Sequence of chain B:
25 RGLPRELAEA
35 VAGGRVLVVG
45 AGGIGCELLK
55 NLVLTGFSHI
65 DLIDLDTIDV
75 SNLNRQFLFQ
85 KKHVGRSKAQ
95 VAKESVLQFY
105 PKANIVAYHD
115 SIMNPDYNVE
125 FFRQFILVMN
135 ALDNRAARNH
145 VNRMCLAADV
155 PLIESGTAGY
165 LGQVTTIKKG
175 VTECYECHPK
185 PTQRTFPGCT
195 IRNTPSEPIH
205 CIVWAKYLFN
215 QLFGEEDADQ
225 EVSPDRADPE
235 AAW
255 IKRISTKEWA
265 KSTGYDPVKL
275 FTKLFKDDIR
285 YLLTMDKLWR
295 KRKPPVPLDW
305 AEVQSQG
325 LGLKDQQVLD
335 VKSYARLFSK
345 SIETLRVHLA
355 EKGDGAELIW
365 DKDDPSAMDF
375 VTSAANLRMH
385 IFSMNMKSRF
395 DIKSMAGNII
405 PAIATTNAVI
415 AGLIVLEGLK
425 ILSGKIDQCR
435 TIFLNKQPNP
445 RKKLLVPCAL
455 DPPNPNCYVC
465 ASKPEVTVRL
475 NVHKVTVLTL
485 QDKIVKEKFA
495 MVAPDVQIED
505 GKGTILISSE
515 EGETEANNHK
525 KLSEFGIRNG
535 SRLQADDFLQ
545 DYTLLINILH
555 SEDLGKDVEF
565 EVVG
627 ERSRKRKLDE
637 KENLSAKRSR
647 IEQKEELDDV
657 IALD

These two protein chains interact to form a complex.

Contacts between the two chains:
Residue L659 in chain B interacts with residue K37 in chain A (closest heavy-atom distance 3.8 Å).
Residue P444 in chain B interacts with residue E89 in chain A (closest heavy-atom distance 3.5 Å).
Residue L136 in chain B is in contact with residue G97 in chain A (closest heavy-atom distance 3.5 Å).
Residue H182 in chain B contacts residue R70 in chain A (closest heavy-atom distance 3.0 Å).
Residue C452 in chain B interacts with residue L65 in chain A (closest heavy-atom distance 3.8 Å).
Residue T161 in chain B is in contact with residue G97 in chain A (closest heavy-atom distance 3.4 Å).
Residue K650 in chain B interacts with residue G19 in chain A (closest heavy-atom distance 3.4 Å).
Residue I657 in chain B is in contact with residue F36 in chain A (closest heavy-atom distance 3.3 Å).
Residue N439 in chain B interacts with residue Q29 in chain A (closest heavy-atom distance 3.3 Å).
Residue L659 in chain B is in contact with residue R54 in chain A (closest heavy-atom distance 3.1 Å).
Residue A658 in chain B interacts with residue F36 in chain A (closest heavy-atom distance 3.8 Å).
Residue D660 in chain B interacts with residue E33 in chain A (closest heavy-atom distance 3.3 Å).
Residue L438 in chain B interacts with residue Q29 in chain A (closest heavy-atom distance 3.2 Å).
Residue D137 in chain B contacts residue C95 in chain A (closest heavy-atom distance 3.4 Å).
Residue G160 in chain B interacts with residue G96 in chain A (closest heavy-atom distance 3.2 Å).
Residue R142 in chain B contacts residue G96 in chain A (closest heavy-atom distance 3.4 Å).
Residue N138 in chain B interacts with residue C95 in chain A (closest heavy-atom distance 3.8 Å).
Residue D655 in chain B contacts residue V38 in chain A (closest heavy-atom distance 3.4 Å).
Residue T161 in chain B contacts residue G96 in chain A (closest heavy-atom distance 2.7 Å).
Residue E652 in chain B contacts residue K39 in chain A (closest heavy-atom distance 2.7 Å).
Residue V656 in chain B contacts residue F36 in chain A (closest heavy-atom distance 3.7 Å).
Residue D660 in chain B contacts residue H35 in chain A (closest heavy-atom distance 3.8 Å).
Residue I48 in chain B is in contact with residue G97 in chain A (closest heavy-atom distance 3.2 Å).
Residue G160 in chain B contacts residue Q94 in chain A (closest heavy-atom distance 3.5 Å).
Residue P185 in chain B contacts residue S61 in chain A (closest heavy-atom distance 3.7 Å).
Residue L653 in chain B interacts with residue T41 in chain A (closest heavy-atom distance 2.7 Å).
Residue L659 in chain B interacts with residue H35 in chain A (closest heavy-atom distance 3.0 Å).
Residue E177 in chain B contacts residue R70 in chain A (closest heavy-atom distance 3.6 Å).
Residue D660 in chain B interacts with residue R54 in chain A (closest heavy-atom distance 3.1 Å).
Residue Q441 in chain B is in contact with residue S31 in chain A (closest heavy-atom distance 3.2 Å).
Residue D655 in chain B is in contact with residue Y21 in chain A (closest heavy-atom distance 2.6 Å).
Residue K440 in chain B contacts residue Q29 in chain A (closest heavy-atom distance 3.5 Å).
Residue F437 in chain B interacts with residue Y91 in chain A (closest heavy-atom distance 3.6 Å).
Residue V656 in chain B interacts with residue S50 in chain A (closest heavy-atom distance 3.6 Å).
Residue R139 in chain B is in contact with residue C95 in chain A (closest heavy-atom distance 3.1 Å).
Residue R445 in chain B contacts residue E89 in chain A (closest heavy-atom distance 2.8 Å).
Residue P183 in chain B interacts with residue N60 in chain A (closest heavy-atom distance 3.6 Å).
Residue L653 in chain B is in contact with residue T42 in chain A (closest heavy-atom distance 3.5 Å).
Residue L136 in chain B is in contact with residue G96 in chain A (closest heavy-atom distance 3.5 Å).
Residue L659 in chain B is in contact with residue K23 in chain A (closest heavy-atom distance 3.7 Å).
Residue N439 in chain B interacts with residue Y91 in chain A (closest heavy-atom distance 3.5 Å).
Residue D654 in chain B contacts residue T42 in chain A (closest heavy-atom distance 3.5 Å).
Residue L653 in chain B is in contact with residue K39 in chain A (closest heavy-atom distance 3.6 Å).
Residue Q167 in chain B is in contact with residue E93 in chain A (closest heavy-atom distance 3.5 Å).
Residue G47 in chain B contacts residue G97 in chain A (closest heavy-atom distance 3.6 Å).
Residue D654 in chain B is in contact with residue H43 in chain A (closest heavy-atom distance 2.6 Å).
Residue E651 in chain B interacts with residue K39 in chain A (closest heavy-atom distance 3.8 Å).
Residue T161 in chain B is in contact with residue Q94 in chain A (closest heavy-atom distance 3.4 Å).
Residue D655 in chain B interacts with residue K39 in chain A (closest heavy-atom distance 3.1 Å).
Residue V656 in chain B contacts residue K37 in chain A (closest heavy-atom distance 3.5 Å).
Residue Q441 in chain B interacts with residue Q29 in chain A (closest heavy-atom distance 3.6 Å).
Residue P444 in chain B contacts residue I27 in chain A (closest heavy-atom distance 3.6 Å).
Residue Q167 in chain B contacts residue Q94 in chain A (closest heavy-atom distance 2.7 Å).
Residue D655 in chain B interacts with residue T42 in chain A (closest heavy-atom distance 3.3 Å).
Residue I657 in chain B interacts with residue K37 in chain A (closest heavy-atom distance 2.8 Å).
Residue R142 in chain B is in contact with residue C95 in chain A (closest heavy-atom distance 2.9 Å).
Residue V450 in chain B interacts with residue Y91 in chain A (closest heavy-atom distance 3.5 Å).
Residue D455 in chain B interacts with residue R70 in chain A (closest heavy-atom distance 3.3 Å).
Residue A162 in chain B interacts with residue Q94 in chain A (closest heavy-atom distance 3.4 Å).
Residue L165 in chain B contacts residue Q94 in chain A (closest heavy-atom distance 3.6 Å).

Sequence of chain A:
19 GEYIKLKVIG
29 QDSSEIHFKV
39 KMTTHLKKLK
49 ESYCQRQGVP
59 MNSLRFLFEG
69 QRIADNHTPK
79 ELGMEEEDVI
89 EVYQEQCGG